Sequence of protein 2:
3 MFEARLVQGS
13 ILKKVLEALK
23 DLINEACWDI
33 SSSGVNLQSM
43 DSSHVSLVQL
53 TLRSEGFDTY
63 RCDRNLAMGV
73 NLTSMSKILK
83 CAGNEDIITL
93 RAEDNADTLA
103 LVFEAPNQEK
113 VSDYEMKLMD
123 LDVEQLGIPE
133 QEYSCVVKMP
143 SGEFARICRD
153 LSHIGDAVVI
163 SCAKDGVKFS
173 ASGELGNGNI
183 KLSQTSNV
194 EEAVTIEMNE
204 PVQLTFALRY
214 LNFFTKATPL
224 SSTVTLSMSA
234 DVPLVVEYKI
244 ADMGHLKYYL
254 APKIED

Contacts between the two chains:
Residue F209 in protein 2 contacts residue M3 in protein 1 (closest heavy-atom distance 4.7 Å).
Residue H46 in protein 2 contacts residue I6 in protein 1 (closest heavy-atom distance 3.4 Å).
Residue L49 in protein 2 interacts with residue F10 in protein 1 (closest heavy-atom distance 4.4 Å).
Residue L128 in protein 2 contacts residue R12 in protein 1 (closest heavy-atom distance 3.7 Å).
Residue V47 in protein 2 contacts residue R4 in protein 1 (closest heavy-atom distance 3.6 Å).
Residue H46 in protein 2 contacts residue R4 in protein 1 (closest heavy-atom distance 4.5 Å).
Residue L253 in protein 2 is in contact with residue I6 in protein 1 (closest heavy-atom distance 4.2 Å).
Residue E126 in protein 2 contacts residue H11 in protein 1 (closest heavy-atom distance 3.8 Å).
Residue D234 in protein 2 interacts with residue Y9 in protein 1 (closest heavy-atom distance 3.6 Å).
Residue H46 in protein 2 is in contact with residue K5 in protein 1 (closest heavy-atom distance 3.1 Å).
Residue P131 in protein 2 interacts with residue F10 in protein 1 (closest heavy-atom distance 3.6 Å).
Residue I257 in protein 2 is in contact with residue M3 in protein 1 (closest heavy-atom distance 4.7 Å).
Residue L128 in protein 2 contacts residue F10 in protein 1 (closest heavy-atom distance 3.7 Å).
Residue K256 in protein 2 is in contact with residue S2 in protein 1 (closest heavy-atom distance 3.5 Å).
Residue Q127 in protein 2 contacts residue R12 in protein 1 (closest heavy-atom distance 3.6 Å).
Residue K256 in protein 2 interacts with residue M3 in protein 1 (closest heavy-atom distance 4.0 Å).
Residue E258 in protein 2 is in contact with residue S2 in protein 1 (closest heavy-atom distance 4.4 Å).
Residue G129 in protein 2 contacts residue F10 in protein 1 (closest heavy-atom distance 3.3 Å).
Residue L128 in protein 2 interacts with residue H11 in protein 1 (closest heavy-atom distance 3.8 Å).
Residue A254 in protein 2 contacts residue I6 in protein 1 (closest heavy-atom distance 3.8 Å).
Residue P236 in protein 2 interacts with residue F10 in protein 1 (closest heavy-atom distance 3.3 Å).
Residue G129 in protein 2 is in contact with residue R12 in protein 1 (closest heavy-atom distance 3.4 Å).
Residue P236 in protein 2 is in contact with residue I6 in protein 1 (closest heavy-atom distance 4.2 Å).
Residue S48 in protein 2 is in contact with residue I6 in protein 1 (closest heavy-atom distance 3.6 Å).
Residue P255 in protein 2 interacts with residue M3 in protein 1 (closest heavy-atom distance 3.5 Å).
Residue V47 in protein 2 is in contact with residue K5 in protein 1 (closest heavy-atom distance 4.6 Å).
Residue A254 in protein 2 is in contact with residue K5 in protein 1 (closest heavy-atom distance 4.8 Å).
Residue Y213 in protein 2 is in contact with residue M3 in protein 1 (closest heavy-atom distance 4.5 Å).
Residue I257 in protein 2 interacts with residue S2 in protein 1 (closest heavy-atom distance 3.2 Å).
Residue E126 in protein 2 interacts with residue R12 in protein 1 (closest heavy-atom distance 3.6 Å).
Residue Q127 in protein 2 contacts residue H11 in protein 1 (closest heavy-atom distance 5.0 Å).
Residue A210 in protein 2 interacts with residue M3 in protein 1 (closest heavy-atom distance 3.6 Å).
Residue A254 in protein 2 contacts residue R4 in protein 1 (closest heavy-atom distance 3.5 Å).
Residue A254 in protein 2 contacts residue M3 in protein 1 (closest heavy-atom distance 3.4 Å).
Residue L253 in protein 2 contacts residue M3 in protein 1 (closest heavy-atom distance 3.7 Å).
Residue P255 in protein 2 interacts with residue R4 in protein 1 (closest heavy-atom distance 4.1 Å).
Residue P236 in protein 2 interacts with residue Y9 in protein 1 (closest heavy-atom distance 3.9 Å).
Residue H46 in protein 2 interacts with residue C7 in protein 1 (closest heavy-atom distance 4.2 Å).
Residue V47 in protein 2 interacts with residue I6 in protein 1 (closest heavy-atom distance 3.3 Å).
Residue Y252 in protein 2 interacts with residue I6 in protein 1 (closest heavy-atom distance 4.9 Å).
Residue M42 in protein 2 contacts residue I6 in protein 1 (closest heavy-atom distance 3.0 Å).
Residue V47 in protein 2 contacts residue M3 in protein 1 (closest heavy-atom distance 3.1 Å).
Residue S45 in protein 2 is in contact with residue K5 in protein 1 (closest heavy-atom distance 3.6 Å).
Residue V235 in protein 2 contacts residue Y9 in protein 1 (closest heavy-atom distance 4.5 Å).
Residue I130 in protein 2 is in contact with residue F10 in protein 1 (closest heavy-atom distance 4.0 Å).
Residue P255 in protein 2 is in contact with residue Y9 in protein 1 (closest heavy-atom distance 4.0 Å).
Residue E126 in protein 2 interacts with residue C7 in protein 1 (closest heavy-atom distance 3.6 Å).
Residue M42 in protein 2 interacts with residue C7 in protein 1 (closest heavy-atom distance 3.5 Å).
Residue A254 in protein 2 interacts with residue Y9 in protein 1 (closest heavy-atom distance 3.9 Å).
Residue L128 in protein 2 contacts residue I6 in protein 1 (closest heavy-atom distance 3.4 Å).
Residue L128 in protein 2 interacts with residue C7 in protein 1 (closest heavy-atom distance 3.6 Å).
Residue Y252 in protein 2 contacts residue F10 in protein 1 (closest heavy-atom distance 3.8 Å).
Residue L49 in protein 2 is in contact with residue I6 in protein 1 (closest heavy-atom distance 3.6 Å).
Residue G129 in protein 2 interacts with residue H11 in protein 1 (closest heavy-atom distance 3.9 Å).

Sequence of protein 1:
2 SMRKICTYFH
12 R

This data describes a binding interaction between two proteins.